Interface contacts:
Residue I375 in chain B contacts residue M23 in chain A (closest heavy-atom distance 3.4 Å).
Residue F486 in chain B contacts residue D34 in chain A (closest heavy-atom distance 4.4 Å).
Residue L368 in chain B is in contact with residue A16 in chain A (closest heavy-atom distance 3.4 Å).
Residue L368 in chain B contacts residue L15 in chain A (closest heavy-atom distance 3.8 Å).
Residue M386 in chain B is in contact with residue W26 in chain A (closest heavy-atom distance 4.5 Å).
Residue P367 in chain B is in contact with residue A16 in chain A (closest heavy-atom distance 3.7 Å).
Residue S371 in chain B is in contact with residue A16 in chain A (closest heavy-atom distance 3.8 Å).
Residue L378 in chain B contacts residue M23 in chain A (closest heavy-atom distance 3.7 Å).
Residue L368 in chain B interacts with residue H12 in chain A (closest heavy-atom distance 4.1 Å).
Residue L527 in chain B interacts with residue L38 in chain A (closest heavy-atom distance 4.5 Å).
Residue D467 in chain B is in contact with residue H12 in chain A (closest heavy-atom distance 4.8 Å).
Residue F385 in chain B is in contact with residue A31 in chain A (closest heavy-atom distance 3.9 Å).
Residue F483 in chain B is in contact with residue W26 in chain A (closest heavy-atom distance 3.7 Å).
Residue F385 in chain B is in contact with residue G35 in chain A (closest heavy-atom distance 4.9 Å).
Residue L479 in chain B is in contact with residue L19 in chain A (closest heavy-atom distance 3.9 Å).
Residue L479 in chain B interacts with residue S22 in chain A (closest heavy-atom distance 4.2 Å).
Residue F385 in chain B interacts with residue D34 in chain A (closest heavy-atom distance 4.7 Å).
Residue F385 in chain B is in contact with residue L38 in chain A (closest heavy-atom distance 4.5 Å).
Residue M386 in chain B contacts residue I27 in chain A (closest heavy-atom distance 3.4 Å).
Residue F389 in chain B interacts with residue L38 in chain A (closest heavy-atom distance 3.8 Å).
Residue T471 in chain B interacts with residue H12 in chain A (closest heavy-atom distance 3.5 Å).
Residue F385 in chain B is in contact with residue I27 in chain A (closest heavy-atom distance 4.1 Å).
Residue P367 in chain B contacts residue R13 in chain A (closest heavy-atom distance 4.1 Å).
Residue M386 in chain B contacts residue M23 in chain A (closest heavy-atom distance 4.8 Å).
Residue F383 in chain B is in contact with residue W24 in chain A (closest heavy-atom distance 4.2 Å).
Residue F519 in chain B contacts residue W45 in chain A (closest heavy-atom distance 4.7 Å).
Residue F483 in chain B interacts with residue S22 in chain A (closest heavy-atom distance 4.8 Å).
Residue L378 in chain B contacts residue W24 in chain A (closest heavy-atom distance 3.7 Å).
Residue V475 in chain B contacts residue L19 in chain A (closest heavy-atom distance 3.6 Å).
Residue Y390 in chain B interacts with residue R30 in chain A (closest heavy-atom distance 3.6 Å).
Residue I482 in chain B contacts residue W26 in chain A (closest heavy-atom distance 4.2 Å).
Residue V475 in chain B is in contact with residue L15 in chain A (closest heavy-atom distance 4.3 Å).
Residue F385 in chain B contacts residue R30 in chain A (closest heavy-atom distance 3.6 Å).
Residue G466 in chain B contacts residue H12 in chain A (closest heavy-atom distance 3.1 Å).
Residue L527 in chain B contacts residue L39 in chain A (closest heavy-atom distance 3.7 Å).
Residue L374 in chain B contacts residue M23 in chain A (closest heavy-atom distance 3.6 Å).
Residue P367 in chain B is in contact with residue H12 in chain A (closest heavy-atom distance 4.8 Å).
Residue L368 in chain B interacts with residue L19 in chain A (closest heavy-atom distance 3.9 Å).
Residue F385 in chain B contacts residue W26 in chain A (closest heavy-atom distance 3.4 Å).
Residue F383 in chain B interacts with residue I27 in chain A (closest heavy-atom distance 4.6 Å).
Residue Y390 in chain B is in contact with residue D34 in chain A (closest heavy-atom distance 4.9 Å).
Residue I482 in chain B is in contact with residue S22 in chain A (closest heavy-atom distance 4.6 Å).
Residue I375 in chain B interacts with residue L19 in chain A (closest heavy-atom distance 3.6 Å).
Residue V523 in chain B is in contact with residue G40 in chain A (closest heavy-atom distance 4.3 Å).
Residue E465 in chain B contacts residue H12 in chain A (closest heavy-atom distance 3.8 Å).
Residue V523 in chain B interacts with residue L39 in chain A (closest heavy-atom distance 3.6 Å).
Residue A478 in chain B is in contact with residue L19 in chain A (closest heavy-atom distance 4.7 Å).
Residue P384 in chain B contacts residue I27 in chain A (closest heavy-atom distance 3.7 Å).
Residue I375 in chain B interacts with residue G20 in chain A (closest heavy-atom distance 5.0 Å).
Residue S371 in chain B interacts with residue L19 in chain A (closest heavy-atom distance 4.5 Å).
Residue I482 in chain B contacts residue M23 in chain A (closest heavy-atom distance 4.1 Å).
Residue F486 in chain B is in contact with residue W26 in chain A (closest heavy-atom distance 3.6 Å).
Residue V372 in chain B is in contact with residue L19 in chain A (closest heavy-atom distance 3.8 Å).
Residue F486 in chain B contacts residue R30 in chain A (closest heavy-atom distance 3.4 Å).

Sequence of chain A:
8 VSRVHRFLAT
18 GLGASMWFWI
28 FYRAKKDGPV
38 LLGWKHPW

This data describes a binding interaction between two proteins.

Sequence of chain B:
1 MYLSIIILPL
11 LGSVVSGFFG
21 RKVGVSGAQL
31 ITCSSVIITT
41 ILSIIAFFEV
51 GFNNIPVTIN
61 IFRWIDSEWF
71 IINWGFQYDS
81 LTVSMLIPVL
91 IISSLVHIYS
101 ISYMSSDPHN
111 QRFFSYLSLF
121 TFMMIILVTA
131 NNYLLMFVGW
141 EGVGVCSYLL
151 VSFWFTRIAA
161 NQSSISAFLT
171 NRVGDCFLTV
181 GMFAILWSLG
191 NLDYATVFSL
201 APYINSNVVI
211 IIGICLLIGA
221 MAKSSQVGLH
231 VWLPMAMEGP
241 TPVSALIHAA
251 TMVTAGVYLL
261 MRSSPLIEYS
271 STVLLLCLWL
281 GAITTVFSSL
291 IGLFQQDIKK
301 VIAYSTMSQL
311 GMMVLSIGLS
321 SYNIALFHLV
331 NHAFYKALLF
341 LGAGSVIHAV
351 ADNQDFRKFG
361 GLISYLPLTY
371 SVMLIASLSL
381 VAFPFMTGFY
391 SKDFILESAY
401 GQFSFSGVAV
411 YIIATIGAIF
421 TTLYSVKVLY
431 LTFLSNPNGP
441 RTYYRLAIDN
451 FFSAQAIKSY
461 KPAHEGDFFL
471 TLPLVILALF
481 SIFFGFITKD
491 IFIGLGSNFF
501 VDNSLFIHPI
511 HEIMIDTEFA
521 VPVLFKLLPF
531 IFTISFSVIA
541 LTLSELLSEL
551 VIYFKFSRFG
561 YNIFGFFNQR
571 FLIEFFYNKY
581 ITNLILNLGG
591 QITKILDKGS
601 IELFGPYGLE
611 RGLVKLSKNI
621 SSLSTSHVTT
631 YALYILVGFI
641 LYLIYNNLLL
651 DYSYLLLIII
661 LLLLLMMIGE